Residue-level contacts at the interface:
Residue T666 in chain B interacts with residue S636 in chain A (closest heavy-atom distance 3.2 Å).
Residue S257 in chain B contacts residue K543 in chain A (closest heavy-atom distance 3.3 Å).
Residue L260 in chain B contacts residue I536 in chain A (closest heavy-atom distance 3.5 Å).
Residue E496 in chain B contacts residue R592 in chain A (closest heavy-atom distance 3.4 Å).
Residue Y488 in chain B is in contact with residue I536 in chain A (closest heavy-atom distance 3.1 Å).
Residue Y286 in chain B contacts residue K188 in chain A (closest heavy-atom distance 2.9 Å).
Residue I452 in chain B interacts with residue R658 in chain A (closest heavy-atom distance 3.3 Å).
Residue S660 in chain B contacts residue S740 in chain A (closest heavy-atom distance 3.5 Å).
Residue I495 in chain B interacts with residue G468 in chain A (closest heavy-atom distance 3.5 Å).
Residue R590 in chain B is in contact with residue E591 in chain A (closest heavy-atom distance 2.4 Å).
Residue K670 in chain B contacts residue Q637 in chain A (closest heavy-atom distance 3.2 Å).
Residue S1560 in chain B interacts with residue V519 in chain A (closest heavy-atom distance 3.5 Å).
Residue E1559 in chain B is in contact with residue I354 in chain A (closest heavy-atom distance 3.1 Å).
Residue T498 in chain B contacts residue K466 in chain A (closest heavy-atom distance 3.5 Å).
Residue Y243 in chain B contacts residue V140 in chain A (closest heavy-atom distance 3.2 Å).
Residue R582 in chain B contacts residue R644 in chain A (closest heavy-atom distance 3.4 Å).
Residue S538 in chain B is in contact with residue D662 in chain A (closest heavy-atom distance 2.5 Å).
Residue E496 in chain B interacts with residue G468 in chain A (closest heavy-atom distance 3.4 Å).
Residue K677 in chain B contacts residue T478 in chain A (closest heavy-atom distance 3.2 Å).
Residue R590 in chain B is in contact with residue V594 in chain A (closest heavy-atom distance 3.0 Å).
Residue N1574 in chain B contacts residue V350 in chain A (closest heavy-atom distance 3.2 Å).
Residue R1599 in chain B is in contact with residue H349 in chain A (closest heavy-atom distance 3.2 Å).
Residue T453 in chain B contacts residue D662 in chain A (closest heavy-atom distance 3.3 Å).
Residue L260 in chain B interacts with residue D677 in chain A (closest heavy-atom distance 3.4 Å).
Residue N671 in chain B contacts residue A587 in chain A (closest heavy-atom distance 3.4 Å).
Residue K1110 in chain B interacts with residue N345 in chain A (closest heavy-atom distance 3.2 Å).
Residue R1589 in chain B interacts with residue D524 in chain A (closest heavy-atom distance 3.2 Å).
Residue L246 in chain B contacts residue P147 in chain A (closest heavy-atom distance 3.5 Å).
Residue R301 in chain B is in contact with residue E683 in chain A (closest heavy-atom distance 3.1 Å).
Residue I1564 in chain B interacts with residue P352 in chain A (closest heavy-atom distance 3.5 Å).
Residue E625 in chain B interacts with residue W643 in chain A (closest heavy-atom distance 3.5 Å).
Residue R464 in chain B contacts residue D597 in chain A (closest heavy-atom distance 3.3 Å).
Residue V266 in chain B is in contact with residue N494 in chain A (closest heavy-atom distance 2.7 Å).
Residue E625 in chain B interacts with residue M640 in chain A (closest heavy-atom distance 3.4 Å).
Residue R301 in chain B contacts residue Y681 in chain A (closest heavy-atom distance 3.3 Å).
Residue T498 in chain B interacts with residue D469 in chain A (closest heavy-atom distance 3.3 Å).
Residue L586 in chain B interacts with residue I590 in chain A (closest heavy-atom distance 3.4 Å).
Residue L667 in chain B interacts with residue M640 in chain A (closest heavy-atom distance 3.5 Å).
Residue R1589 in chain B contacts residue E523 in chain A (closest heavy-atom distance 3.1 Å).
Residue P263 in chain B contacts residue Y682 in chain A (closest heavy-atom distance 3.3 Å).
Residue R582 in chain B is in contact with residue V647 in chain A (closest heavy-atom distance 3.1 Å).
Residue R301 in chain B is in contact with residue Y682 in chain A (closest heavy-atom distance 3.5 Å).
Residue E1559 in chain B interacts with residue V519 in chain A (closest heavy-atom distance 3.0 Å).
Residue E711 in chain B interacts with residue K632 in chain A (closest heavy-atom distance 3.2 Å).
Residue Q633 in chain B is in contact with residue E591 in chain A (closest heavy-atom distance 2.5 Å).
Residue Y583 in chain B contacts residue M709 in chain A (closest heavy-atom distance 3.5 Å).
Residue E394 in chain B is in contact with residue Y681 in chain A (closest heavy-atom distance 3.5 Å).
Residue Y1593 in chain B is in contact with residue E523 in chain A (closest heavy-atom distance 3.2 Å).
Residue K1592 in chain B contacts residue E523 in chain A (closest heavy-atom distance 2.4 Å).
Residue A259 in chain B contacts residue T674 in chain A (closest heavy-atom distance 3.5 Å).
Residue C267 in chain B contacts residue I492 in chain A (closest heavy-atom distance 3.1 Å).
Residue D494 in chain B interacts with residue Q596 in chain A (closest heavy-atom distance 2.5 Å).
Residue Y243 in chain B contacts residue N143 in chain A (closest heavy-atom distance 3.0 Å).
Residue L260 in chain B interacts with residue L673 in chain A (closest heavy-atom distance 3.5 Å).
Residue M664 in chain B interacts with residue M640 in chain A (closest heavy-atom distance 3.5 Å).
Residue R590 in chain B is in contact with residue I590 in chain A (closest heavy-atom distance 3.2 Å).
Residue Y659 in chain B interacts with residue E737 in chain A (closest heavy-atom distance 3.5 Å).
Residue N1596 in chain B contacts residue V350 in chain A (closest heavy-atom distance 3.0 Å).
Residue R254 in chain B contacts residue P174 in chain A (closest heavy-atom distance 3.4 Å).
Residue S304 in chain B is in contact with residue Y682 in chain A (closest heavy-atom distance 2.9 Å).

Sequence of chain B:
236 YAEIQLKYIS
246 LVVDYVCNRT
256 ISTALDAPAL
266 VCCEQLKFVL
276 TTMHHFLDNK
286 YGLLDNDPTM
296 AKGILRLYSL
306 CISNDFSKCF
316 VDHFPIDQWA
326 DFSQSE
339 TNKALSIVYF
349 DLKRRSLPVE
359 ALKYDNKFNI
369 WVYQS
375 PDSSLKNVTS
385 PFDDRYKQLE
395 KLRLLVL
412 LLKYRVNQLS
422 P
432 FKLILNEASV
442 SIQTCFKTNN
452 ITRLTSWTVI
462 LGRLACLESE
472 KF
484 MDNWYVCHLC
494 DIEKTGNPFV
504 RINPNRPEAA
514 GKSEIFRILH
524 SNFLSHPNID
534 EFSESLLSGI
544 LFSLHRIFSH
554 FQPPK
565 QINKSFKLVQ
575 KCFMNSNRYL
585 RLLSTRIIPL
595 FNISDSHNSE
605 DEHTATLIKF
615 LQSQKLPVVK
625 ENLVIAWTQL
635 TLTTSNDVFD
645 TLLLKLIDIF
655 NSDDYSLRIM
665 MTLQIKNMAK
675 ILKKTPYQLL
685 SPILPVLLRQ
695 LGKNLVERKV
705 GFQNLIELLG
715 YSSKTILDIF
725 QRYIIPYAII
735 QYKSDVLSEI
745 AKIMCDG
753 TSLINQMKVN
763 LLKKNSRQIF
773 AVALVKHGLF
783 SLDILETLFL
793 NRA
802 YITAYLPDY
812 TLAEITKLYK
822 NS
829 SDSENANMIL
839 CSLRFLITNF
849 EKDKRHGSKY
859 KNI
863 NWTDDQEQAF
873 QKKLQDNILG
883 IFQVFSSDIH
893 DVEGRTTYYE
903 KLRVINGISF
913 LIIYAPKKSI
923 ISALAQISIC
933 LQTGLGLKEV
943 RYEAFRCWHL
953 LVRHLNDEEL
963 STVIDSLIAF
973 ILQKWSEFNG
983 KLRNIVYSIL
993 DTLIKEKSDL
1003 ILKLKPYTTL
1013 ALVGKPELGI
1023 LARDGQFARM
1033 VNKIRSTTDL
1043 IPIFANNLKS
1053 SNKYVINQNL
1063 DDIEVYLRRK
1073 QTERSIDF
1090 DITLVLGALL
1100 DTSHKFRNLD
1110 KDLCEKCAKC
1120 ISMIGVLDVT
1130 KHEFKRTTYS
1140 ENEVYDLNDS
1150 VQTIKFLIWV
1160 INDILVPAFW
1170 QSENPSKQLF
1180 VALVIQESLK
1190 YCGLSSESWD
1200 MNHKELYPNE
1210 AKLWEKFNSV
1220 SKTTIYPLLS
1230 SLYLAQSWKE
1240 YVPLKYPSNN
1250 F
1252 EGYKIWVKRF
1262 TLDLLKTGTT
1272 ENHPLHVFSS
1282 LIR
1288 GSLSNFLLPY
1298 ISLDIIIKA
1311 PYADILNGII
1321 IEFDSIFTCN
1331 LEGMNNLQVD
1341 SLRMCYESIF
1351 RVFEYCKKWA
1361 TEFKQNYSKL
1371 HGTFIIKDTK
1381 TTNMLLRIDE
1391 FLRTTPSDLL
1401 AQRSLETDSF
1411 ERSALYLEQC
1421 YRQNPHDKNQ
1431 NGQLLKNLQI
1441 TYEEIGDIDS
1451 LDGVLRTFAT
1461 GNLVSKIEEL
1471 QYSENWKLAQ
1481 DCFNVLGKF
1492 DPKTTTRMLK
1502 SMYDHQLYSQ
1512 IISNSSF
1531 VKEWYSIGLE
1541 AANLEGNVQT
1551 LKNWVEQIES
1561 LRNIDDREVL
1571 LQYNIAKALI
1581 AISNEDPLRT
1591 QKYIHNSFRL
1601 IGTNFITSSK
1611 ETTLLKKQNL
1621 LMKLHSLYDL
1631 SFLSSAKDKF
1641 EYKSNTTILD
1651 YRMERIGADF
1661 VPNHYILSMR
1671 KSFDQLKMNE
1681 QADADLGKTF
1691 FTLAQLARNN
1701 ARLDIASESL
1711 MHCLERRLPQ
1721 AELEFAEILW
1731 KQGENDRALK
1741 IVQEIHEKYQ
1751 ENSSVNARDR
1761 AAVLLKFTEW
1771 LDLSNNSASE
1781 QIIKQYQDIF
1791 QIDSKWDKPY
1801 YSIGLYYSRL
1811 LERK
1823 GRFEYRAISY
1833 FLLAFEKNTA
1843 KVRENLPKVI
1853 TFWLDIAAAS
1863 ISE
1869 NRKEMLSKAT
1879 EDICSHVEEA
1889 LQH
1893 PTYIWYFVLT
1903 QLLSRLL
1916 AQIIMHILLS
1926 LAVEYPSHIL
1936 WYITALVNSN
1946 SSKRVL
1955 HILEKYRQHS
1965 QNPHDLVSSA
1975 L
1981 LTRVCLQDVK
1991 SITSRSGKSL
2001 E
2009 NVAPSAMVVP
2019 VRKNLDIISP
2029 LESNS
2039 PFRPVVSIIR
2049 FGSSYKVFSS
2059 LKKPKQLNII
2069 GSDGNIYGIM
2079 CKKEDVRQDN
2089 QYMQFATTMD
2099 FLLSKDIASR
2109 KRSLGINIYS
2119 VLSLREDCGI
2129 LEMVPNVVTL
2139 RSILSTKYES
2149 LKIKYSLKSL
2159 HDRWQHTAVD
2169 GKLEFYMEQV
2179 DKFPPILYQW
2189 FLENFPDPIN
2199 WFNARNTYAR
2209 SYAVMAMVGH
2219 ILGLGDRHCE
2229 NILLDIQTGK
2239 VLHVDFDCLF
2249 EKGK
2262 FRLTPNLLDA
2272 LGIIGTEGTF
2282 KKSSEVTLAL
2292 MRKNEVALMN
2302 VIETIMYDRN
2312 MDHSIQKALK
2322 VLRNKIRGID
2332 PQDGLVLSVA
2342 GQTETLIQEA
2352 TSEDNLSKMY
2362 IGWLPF

Sequence of chain A:
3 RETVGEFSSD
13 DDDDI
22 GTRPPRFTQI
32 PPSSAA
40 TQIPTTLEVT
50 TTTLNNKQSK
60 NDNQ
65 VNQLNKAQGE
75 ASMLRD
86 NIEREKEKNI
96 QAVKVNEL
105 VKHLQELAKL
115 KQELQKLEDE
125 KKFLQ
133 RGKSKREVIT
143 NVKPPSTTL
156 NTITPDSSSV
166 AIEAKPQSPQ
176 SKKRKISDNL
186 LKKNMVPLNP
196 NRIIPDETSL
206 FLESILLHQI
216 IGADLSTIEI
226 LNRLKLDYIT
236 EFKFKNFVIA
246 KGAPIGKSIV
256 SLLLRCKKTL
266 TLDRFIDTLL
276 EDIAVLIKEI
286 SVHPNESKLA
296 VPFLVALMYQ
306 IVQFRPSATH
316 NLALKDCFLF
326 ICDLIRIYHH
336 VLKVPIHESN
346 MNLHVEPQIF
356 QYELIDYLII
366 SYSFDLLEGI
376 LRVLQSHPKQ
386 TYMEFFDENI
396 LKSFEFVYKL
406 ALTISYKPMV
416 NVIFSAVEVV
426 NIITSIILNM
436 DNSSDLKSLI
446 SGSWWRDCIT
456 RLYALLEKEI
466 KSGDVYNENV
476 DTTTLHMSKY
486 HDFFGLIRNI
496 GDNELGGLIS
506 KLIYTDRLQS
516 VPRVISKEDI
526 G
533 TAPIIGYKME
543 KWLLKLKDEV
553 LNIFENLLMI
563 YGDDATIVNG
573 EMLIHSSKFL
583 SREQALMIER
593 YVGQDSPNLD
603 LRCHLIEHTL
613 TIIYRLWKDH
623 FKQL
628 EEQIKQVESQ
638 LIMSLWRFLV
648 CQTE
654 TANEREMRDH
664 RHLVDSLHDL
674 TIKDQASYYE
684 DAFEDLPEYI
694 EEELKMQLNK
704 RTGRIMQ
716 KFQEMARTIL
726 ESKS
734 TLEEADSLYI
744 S

This data describes a binding interaction between two proteins.